Residue-level contacts at the interface:
Residue D94 in the second protein is in contact with residue Y3 in the first protein (closest heavy-atom distance 4.4 Å).
Residue L98 in the second protein contacts residue Y3 in the first protein (closest heavy-atom distance 3.8 Å).
Residue R66 in the second protein interacts with residue Q109 in the first protein (closest heavy-atom distance 3.3 Å).
Residue T30 in the second protein contacts residue F4 in the first protein (closest heavy-atom distance 4.1 Å).
Residue T51 in the second protein interacts with residue Y33 in the first protein (closest heavy-atom distance 3.6 Å).
Residue Q104 in the second protein is in contact with residue F8 in the first protein (closest heavy-atom distance 3.6 Å).
Residue E62 in the second protein contacts residue G107 in the first protein (closest heavy-atom distance 4.0 Å).
Residue K16 in the second protein contacts residue R34 in the first protein (closest heavy-atom distance 3.9 Å).
Residue K88 in the second protein contacts residue F8 in the first protein (closest heavy-atom distance 2.8 Å).
Residue R66 in the second protein contacts residue Q108 in the first protein (closest heavy-atom distance 3.3 Å).
Residue N63 in the second protein interacts with residue G107 in the first protein (closest heavy-atom distance 3.5 Å).
Residue S92 in the second protein interacts with residue L2 in the first protein (closest heavy-atom distance 3.3 Å).
Residue L54 in the second protein contacts residue P29 in the first protein (closest heavy-atom distance 3.4 Å).
Residue P52 in the second protein contacts residue L28 in the first protein (closest heavy-atom distance 3.6 Å).
Residue T64 in the second protein interacts with residue G107 in the first protein (closest heavy-atom distance 2.8 Å).
Residue F55 in the second protein interacts with residue E27 in the first protein (closest heavy-atom distance 3.3 Å).
Residue T64 in the second protein contacts residue Q109 in the first protein (closest heavy-atom distance 4.2 Å).
Residue D94 in the second protein interacts with residue D1 in the first protein (closest heavy-atom distance 3.3 Å).
Residue K95 in the second protein contacts residue D1 in the first protein (closest heavy-atom distance 2.9 Å).
Residue K95 in the second protein contacts residue E23 in the first protein (closest heavy-atom distance 3.7 Å).
Residue K61 in the second protein contacts residue G107 in the first protein (closest heavy-atom distance 4.1 Å).
Residue K61 in the second protein is in contact with residue E27 in the first protein (closest heavy-atom distance 3.9 Å).
Residue M93 in the second protein contacts residue Y3 in the first protein (closest heavy-atom distance 2.7 Å).
Residue S92 in the second protein interacts with residue F4 in the first protein (closest heavy-atom distance 3.5 Å).
Residue Q17 in the second protein is in contact with residue R34 in the first protein (closest heavy-atom distance 4.2 Å).
Residue I90 in the second protein interacts with residue F4 in the first protein (closest heavy-atom distance 3.7 Å).
Residue I90 in the second protein interacts with residue F8 in the first protein (closest heavy-atom distance 3.4 Å).
Residue Q104 in the second protein interacts with residue N5 in the first protein (closest heavy-atom distance 4.2 Å).
Residue A56 in the second protein contacts residue Q26 in the first protein (closest heavy-atom distance 3.6 Å).
Residue L54 in the second protein interacts with residue L28 in the first protein (closest heavy-atom distance 3.6 Å).
Residue N63 in the second protein interacts with residue V106 in the first protein (closest heavy-atom distance 4.0 Å).
Residue L32 in the second protein interacts with residue F4 in the first protein (closest heavy-atom distance 3.6 Å).
Residue A106 in the second protein is in contact with residue F8 in the first protein (closest heavy-atom distance 3.4 Å).
Residue F55 in the second protein contacts residue L28 in the first protein (closest heavy-atom distance 3.8 Å).
Residue M93 in the second protein contacts residue D1 in the first protein (closest heavy-atom distance 4.0 Å).
Residue L54 in the second protein is in contact with residue F22 in the first protein (closest heavy-atom distance 4.0 Å).
Residue R66 in the second protein interacts with residue D36 in the first protein (closest heavy-atom distance 2.9 Å).
Residue F55 in the second protein is in contact with residue F22 in the first protein (closest heavy-atom distance 4.3 Å).
Residue L32 in the second protein is in contact with residue L19 in the first protein (closest heavy-atom distance 3.9 Å).
Residue P53 in the second protein contacts residue Y33 in the first protein (closest heavy-atom distance 4.3 Å).
Residue R66 in the second protein contacts residue R34 in the first protein (closest heavy-atom distance 3.3 Å).
Residue P52 in the second protein is in contact with residue Y33 in the first protein (closest heavy-atom distance 3.8 Å).
Residue P52 in the second protein interacts with residue Q109 in the first protein (closest heavy-atom distance 3.7 Å).
Residue A56 in the second protein contacts residue F22 in the first protein (closest heavy-atom distance 3.8 Å).
Residue K95 in the second protein interacts with residue L2 in the first protein (closest heavy-atom distance 3.4 Å).
Residue Q34 in the second protein contacts residue L9 in the first protein (closest heavy-atom distance 3.5 Å).
Residue L68 in the second protein interacts with residue R34 in the first protein (closest heavy-atom distance 3.9 Å).
Residue Q34 in the second protein interacts with residue F8 in the first protein (closest heavy-atom distance 3.7 Å).
Residue L54 in the second protein interacts with residue L9 in the first protein (closest heavy-atom distance 4.0 Å).
Residue S92 in the second protein is in contact with residue Y3 in the first protein (closest heavy-atom distance 3.2 Å).
Residue I90 in the second protein contacts residue L9 in the first protein (closest heavy-atom distance 3.5 Å).
Residue L32 in the second protein interacts with residue F22 in the first protein (closest heavy-atom distance 3.9 Å).
Residue Y31 in the second protein interacts with residue F4 in the first protein (closest heavy-atom distance 4.2 Å).
Residue A56 in the second protein is in contact with residue E27 in the first protein (closest heavy-atom distance 2.8 Å).
Residue R66 in the second protein is in contact with residue T46 in the first protein (closest heavy-atom distance 3.7 Å).
Residue P91 in the second protein interacts with residue F4 in the first protein (closest heavy-atom distance 3.7 Å).
Residue K95 in the second protein interacts with residue Y3 in the first protein (closest heavy-atom distance 3.6 Å).
Residue M93 in the second protein contacts residue L2 in the first protein (closest heavy-atom distance 3.6 Å).
Residue P91 in the second protein contacts residue F8 in the first protein (closest heavy-atom distance 4.1 Å).
Residue L32 in the second protein is in contact with residue L9 in the first protein (closest heavy-atom distance 4.3 Å).

Sequence of the first protein:
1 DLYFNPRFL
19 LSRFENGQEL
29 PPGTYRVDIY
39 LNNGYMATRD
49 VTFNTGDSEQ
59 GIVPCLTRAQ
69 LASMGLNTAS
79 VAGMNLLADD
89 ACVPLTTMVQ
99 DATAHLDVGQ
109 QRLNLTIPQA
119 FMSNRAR

These two protein chains interact to form a complex.

Sequence of the second protein:
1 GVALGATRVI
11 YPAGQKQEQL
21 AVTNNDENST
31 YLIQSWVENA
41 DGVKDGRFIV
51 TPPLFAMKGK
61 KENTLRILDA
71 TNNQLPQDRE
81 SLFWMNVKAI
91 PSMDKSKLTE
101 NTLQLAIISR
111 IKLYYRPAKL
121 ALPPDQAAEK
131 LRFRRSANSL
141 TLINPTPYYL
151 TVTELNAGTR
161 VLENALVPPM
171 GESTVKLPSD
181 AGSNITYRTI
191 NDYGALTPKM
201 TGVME